Residue-level contacts at the interface:
Residue H134 in protein 1 is in contact with residue G16 in protein 2 (closest heavy-atom distance 4.0 Å).
Residue Y137 in protein 1 contacts residue V14 in protein 2 (closest heavy-atom distance 3.5 Å).
Residue I127 in protein 1 is in contact with residue V14 in protein 2 (closest heavy-atom distance 4.6 Å).
Residue L313 in protein 1 is in contact with residue Y8 in protein 2 (closest heavy-atom distance 4.7 Å).
Residue H311 in protein 1 is in contact with residue Y8 in protein 2 (closest heavy-atom distance 3.1 Å).
Residue L313 in protein 1 contacts residue G10 in protein 2 (closest heavy-atom distance 3.7 Å).
Residue I127 in protein 1 is in contact with residue G16 in protein 2 (closest heavy-atom distance 3.5 Å).
Residue F237 in protein 1 contacts residue V14 in protein 2 (closest heavy-atom distance 4.0 Å).
Residue T37 in protein 1 interacts with residue Y8 in protein 2 (closest heavy-atom distance 4.3 Å).
Residue V36 in protein 1 interacts with residue Y8 in protein 2 (closest heavy-atom distance 3.8 Å).
Residue H134 in protein 1 contacts residue V14 in protein 2 (closest heavy-atom distance 2.7 Å).
Residue V235 in protein 1 interacts with residue V14 in protein 2 (closest heavy-atom distance 4.2 Å).
Residue D280 in protein 1 interacts with residue A12 in protein 2 (closest heavy-atom distance 4.3 Å).
Residue F234 in protein 1 interacts with residue A12 in protein 2 (closest heavy-atom distance 3.4 Å).
Residue Q318 in protein 1 interacts with residue G10 in protein 2 (closest heavy-atom distance 3.8 Å).
Residue V235 in protein 1 interacts with residue A12 in protein 2 (closest heavy-atom distance 3.3 Å).
Residue S247 in protein 1 interacts with residue V14 in protein 2 (closest heavy-atom distance 4.1 Å).
Residue L357 in protein 1 is in contact with residue A12 in protein 2 (closest heavy-atom distance 4.5 Å).
Residue Y137 in protein 1 interacts with residue A12 in protein 2 (closest heavy-atom distance 3.5 Å).
Residue D141 in protein 1 interacts with residue A12 in protein 2 (closest heavy-atom distance 3.9 Å).
Residue Y246 in protein 1 is in contact with residue V14 in protein 2 (closest heavy-atom distance 3.6 Å).
Residue H311 in protein 1 interacts with residue G10 in protein 2 (closest heavy-atom distance 4.9 Å).
Residue F325 in protein 1 is in contact with residue V14 in protein 2 (closest heavy-atom distance 3.4 Å).
Residue P321 in protein 1 is in contact with residue V14 in protein 2 (closest heavy-atom distance 5.0 Å).

Sequence of protein 1:
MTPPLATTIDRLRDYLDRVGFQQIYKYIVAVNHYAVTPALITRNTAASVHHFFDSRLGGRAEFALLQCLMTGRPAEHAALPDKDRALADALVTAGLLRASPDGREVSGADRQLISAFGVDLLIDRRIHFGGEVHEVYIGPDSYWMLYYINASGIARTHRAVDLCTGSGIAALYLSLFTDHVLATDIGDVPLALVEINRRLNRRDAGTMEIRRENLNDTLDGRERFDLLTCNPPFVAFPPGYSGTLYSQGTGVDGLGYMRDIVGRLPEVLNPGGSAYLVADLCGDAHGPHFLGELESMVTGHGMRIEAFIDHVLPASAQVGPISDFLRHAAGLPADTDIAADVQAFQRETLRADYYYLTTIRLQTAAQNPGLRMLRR

Sequence of protein 2:
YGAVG

This data describes a binding interaction between two proteins.